The following describes two proteins that form a bound complex.

Sequence of protein 2:
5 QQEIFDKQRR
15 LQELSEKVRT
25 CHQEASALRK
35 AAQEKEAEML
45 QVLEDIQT

Contacts between the two chains:
Residue L18 in protein 2 is in contact with residue E42 in protein 1 (closest heavy-atom distance 4.2 Å).
Residue L15 in protein 2 contacts residue L47 in protein 1 (closest heavy-atom distance 3.7 Å).
Residue C25 in protein 2 is in contact with residue A36 in protein 1 (closest heavy-atom distance 4.4 Å).
Residue M43 in protein 2 contacts residue L18 in protein 1 (closest heavy-atom distance 3.7 Å).
Residue C25 in protein 2 interacts with residue K39 in protein 1 (closest heavy-atom distance 4.4 Å).
Residue I8 in protein 2 contacts residue I50 in protein 1 (closest heavy-atom distance 4.5 Å).
Residue V22 in protein 2 is in contact with residue E40 in protein 1 (closest heavy-atom distance 3.8 Å).
Residue K11 in protein 2 interacts with residue I50 in protein 1 (closest heavy-atom distance 4.4 Å).
Residue Q12 in protein 2 is in contact with residue I50 in protein 1 (closest heavy-atom distance 4.1 Å).
Residue V46 in protein 2 interacts with residue K11 in protein 1 (closest heavy-atom distance 4.0 Å).
Residue K11 in protein 2 is in contact with residue V46 in protein 1 (closest heavy-atom distance 4.1 Å).
Residue R14 in protein 2 is in contact with residue V46 in protein 1 (closest heavy-atom distance 4.3 Å).
Residue L15 in protein 2 contacts residue M43 in protein 1 (closest heavy-atom distance 4.4 Å).
Residue I50 in protein 2 interacts with residue K11 in protein 1 (closest heavy-atom distance 3.0 Å).
Residue L15 in protein 2 interacts with residue I50 in protein 1 (closest heavy-atom distance 4.8 Å).
Residue E28 in protein 2 contacts residue L32 in protein 1 (closest heavy-atom distance 3.8 Å).
Residue D49 in protein 2 interacts with residue K11 in protein 1 (closest heavy-atom distance 3.3 Å).
Residue L32 in protein 2 is in contact with residue C25 in protein 1 (closest heavy-atom distance 3.7 Å).
Residue E40 in protein 2 contacts residue V22 in protein 1 (closest heavy-atom distance 3.9 Å).
Residue A36 in protein 2 contacts residue C25 in protein 1 (closest heavy-atom distance 3.7 Å).
Residue S19 in protein 2 interacts with residue M43 in protein 1 (closest heavy-atom distance 4.2 Å).
Residue C25 in protein 2 is in contact with residue L32 in protein 1 (closest heavy-atom distance 4.0 Å).
Residue K39 in protein 2 interacts with residue V22 in protein 1 (closest heavy-atom distance 4.2 Å).
Residue L32 in protein 2 contacts residue L32 in protein 1 (closest heavy-atom distance 3.7 Å).
Residue M43 in protein 2 is in contact with residue V22 in protein 1 (closest heavy-atom distance 4.1 Å).
Residue L32 in protein 2 is in contact with residue A29 in protein 1 (closest heavy-atom distance 3.8 Å).
Residue V22 in protein 2 is in contact with residue K39 in protein 1 (closest heavy-atom distance 4.0 Å).
Residue L18 in protein 2 is in contact with residue M43 in protein 1 (closest heavy-atom distance 4.1 Å).
Residue V22 in protein 2 interacts with residue M43 in protein 1 (closest heavy-atom distance 4.1 Å).
Residue L32 in protein 2 interacts with residue E28 in protein 1 (closest heavy-atom distance 3.5 Å).
Residue A35 in protein 2 interacts with residue C25 in protein 1 (closest heavy-atom distance 4.3 Å).
Residue A29 in protein 2 interacts with residue L32 in protein 1 (closest heavy-atom distance 3.5 Å).
Residue L18 in protein 2 interacts with residue V46 in protein 1 (closest heavy-atom distance 4.8 Å).
Residue L18 in protein 2 contacts residue K39 in protein 1 (closest heavy-atom distance 4.2 Å).
Residue K11 in protein 2 interacts with residue D49 in protein 1 (closest heavy-atom distance 3.6 Å).
Residue C25 in protein 2 contacts residue A35 in protein 1 (closest heavy-atom distance 4.9 Å).
Residue L15 in protein 2 contacts residue V46 in protein 1 (closest heavy-atom distance 4.0 Å).

Sequence of protein 1:
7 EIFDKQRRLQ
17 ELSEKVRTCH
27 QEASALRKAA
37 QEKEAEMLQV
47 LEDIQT